These two protein chains interact to form a complex.

Sequence of protein 2:
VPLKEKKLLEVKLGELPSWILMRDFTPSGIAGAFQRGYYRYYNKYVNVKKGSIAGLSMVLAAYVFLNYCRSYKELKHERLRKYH

Contacts between the two chains:
Residue P32 in protein 1 is in contact with residue Y46 in protein 2 (closest heavy-atom distance 3.3 Å).
Residue L88 in protein 1 interacts with residue L64 in protein 2 (closest heavy-atom distance 3.8 Å).
Residue S91 in protein 1 contacts residue Y67 in protein 2 (closest heavy-atom distance 4.2 Å).
Residue H90 in protein 1 is in contact with residue N71 in protein 2 (closest heavy-atom distance 3.2 Å).
Residue F26 in protein 1 interacts with residue Y67 in protein 2 (closest heavy-atom distance 3.5 Å).
Residue N40 in protein 1 interacts with residue V52 in protein 2 (closest heavy-atom distance 3.4 Å).
Residue I10 in protein 1 contacts residue E78 in protein 2 (closest heavy-atom distance 4.6 Å).
Residue P89 in protein 1 is in contact with residue V68 in protein 2 (closest heavy-atom distance 4.0 Å).
Residue L30 in protein 1 interacts with residue L60 in protein 2 (closest heavy-atom distance 3.8 Å).
Residue S34 in protein 1 contacts residue Y46 in protein 2 (closest heavy-atom distance 4.9 Å).
Residue A7 in protein 1 contacts residue E78 in protein 2 (closest heavy-atom distance 3.4 Å).
Residue S91 in protein 1 is in contact with residue R74 in protein 2 (closest heavy-atom distance 3.5 Å).
Residue F26 in protein 1 interacts with residue L64 in protein 2 (closest heavy-atom distance 4.6 Å).
Residue H90 in protein 1 is in contact with residue S75 in protein 2 (closest heavy-atom distance 3.9 Å).
Residue N40 in protein 1 contacts residue K53 in protein 2 (closest heavy-atom distance 4.9 Å).
Residue L29 in protein 1 contacts residue Y42 in protein 2 (closest heavy-atom distance 4.0 Å).
Residue I43 in protein 1 contacts residue Y46 in protein 2 (closest heavy-atom distance 3.3 Å).
Residue R41 in protein 1 contacts residue G55 in protein 2 (closest heavy-atom distance 4.1 Å).
Residue P12 in protein 1 interacts with residue R74 in protein 2 (closest heavy-atom distance 3.4 Å).
Residue F92 in protein 1 is in contact with residue Y67 in protein 2 (closest heavy-atom distance 4.3 Å).
Residue N39 in protein 1 interacts with residue K53 in protein 2 (closest heavy-atom distance 4.8 Å).
Residue N39 in protein 1 is in contact with residue N51 in protein 2 (closest heavy-atom distance 4.9 Å).
Residue N40 in protein 1 contacts residue Y46 in protein 2 (closest heavy-atom distance 4.7 Å).
Residue R41 in protein 1 is in contact with residue K53 in protein 2 (closest heavy-atom distance 4.3 Å).
Residue L88 in protein 1 is in contact with residue Y67 in protein 2 (closest heavy-atom distance 3.7 Å).
Residue F92 in protein 1 is in contact with residue N71 in protein 2 (closest heavy-atom distance 4.8 Å).
Residue L30 in protein 1 is in contact with residue V63 in protein 2 (closest heavy-atom distance 4.2 Å).
Residue N40 in protein 1 is in contact with residue V50 in protein 2 (closest heavy-atom distance 3.2 Å).
Residue L19 in protein 1 is in contact with residue R74 in protein 2 (closest heavy-atom distance 3.7 Å).
Residue H90 in protein 1 interacts with residue Y72 in protein 2 (closest heavy-atom distance 3.4 Å).
Residue F92 in protein 1 is in contact with residue R74 in protein 2 (closest heavy-atom distance 3.0 Å).
Residue N40 in protein 1 contacts residue N51 in protein 2 (closest heavy-atom distance 3.8 Å).
Residue S91 in protein 1 interacts with residue N71 in protein 2 (closest heavy-atom distance 4.0 Å).
Residue H90 in protein 1 is in contact with residue R74 in protein 2 (closest heavy-atom distance 4.8 Å).
Residue I23 in protein 1 contacts residue N71 in protein 2 (closest heavy-atom distance 3.4 Å).
Residue L30 in protein 1 interacts with residue L64 in protein 2 (closest heavy-atom distance 4.4 Å).
Residue I23 in protein 1 interacts with residue Y67 in protein 2 (closest heavy-atom distance 3.6 Å).
Residue L42 in protein 1 interacts with residue V50 in protein 2 (closest heavy-atom distance 3.8 Å).
Residue L85 in protein 1 is in contact with residue L64 in protein 2 (closest heavy-atom distance 3.7 Å).
Residue L19 in protein 1 contacts residue N71 in protein 2 (closest heavy-atom distance 4.6 Å).
Residue N39 in protein 1 interacts with residue V52 in protein 2 (closest heavy-atom distance 4.9 Å).
Residue T33 in protein 1 contacts residue Y46 in protein 2 (closest heavy-atom distance 4.0 Å).
Residue P32 in protein 1 is in contact with residue Y42 in protein 2 (closest heavy-atom distance 4.4 Å).
Residue L85 in protein 1 is in contact with residue Y67 in protein 2 (closest heavy-atom distance 3.7 Å).
Residue R41 in protein 1 interacts with residue K54 in protein 2 (closest heavy-atom distance 2.4 Å).
Residue I23 in protein 1 is in contact with residue R74 in protein 2 (closest heavy-atom distance 4.6 Å).
Residue R41 in protein 1 is in contact with residue V52 in protein 2 (closest heavy-atom distance 4.1 Å).
Residue F26 in protein 1 interacts with residue V63 in protein 2 (closest heavy-atom distance 3.7 Å).
Residue H90 in protein 1 interacts with residue L79 in protein 2 (closest heavy-atom distance 4.5 Å).
Residue L88 in protein 1 interacts with residue V68 in protein 2 (closest heavy-atom distance 3.9 Å).
Residue P12 in protein 1 contacts residue E78 in protein 2 (closest heavy-atom distance 4.5 Å).
Residue R41 in protein 1 contacts residue S56 in protein 2 (closest heavy-atom distance 4.9 Å).
Residue H90 in protein 1 is in contact with residue V68 in protein 2 (closest heavy-atom distance 4.2 Å).

Sequence of protein 1:
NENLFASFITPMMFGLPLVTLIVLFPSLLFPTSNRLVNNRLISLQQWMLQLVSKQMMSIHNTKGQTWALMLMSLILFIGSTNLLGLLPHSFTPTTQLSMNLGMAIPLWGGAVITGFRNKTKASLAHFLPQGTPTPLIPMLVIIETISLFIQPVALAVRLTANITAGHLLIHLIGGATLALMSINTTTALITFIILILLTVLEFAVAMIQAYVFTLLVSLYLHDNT